Sequence of chain B:
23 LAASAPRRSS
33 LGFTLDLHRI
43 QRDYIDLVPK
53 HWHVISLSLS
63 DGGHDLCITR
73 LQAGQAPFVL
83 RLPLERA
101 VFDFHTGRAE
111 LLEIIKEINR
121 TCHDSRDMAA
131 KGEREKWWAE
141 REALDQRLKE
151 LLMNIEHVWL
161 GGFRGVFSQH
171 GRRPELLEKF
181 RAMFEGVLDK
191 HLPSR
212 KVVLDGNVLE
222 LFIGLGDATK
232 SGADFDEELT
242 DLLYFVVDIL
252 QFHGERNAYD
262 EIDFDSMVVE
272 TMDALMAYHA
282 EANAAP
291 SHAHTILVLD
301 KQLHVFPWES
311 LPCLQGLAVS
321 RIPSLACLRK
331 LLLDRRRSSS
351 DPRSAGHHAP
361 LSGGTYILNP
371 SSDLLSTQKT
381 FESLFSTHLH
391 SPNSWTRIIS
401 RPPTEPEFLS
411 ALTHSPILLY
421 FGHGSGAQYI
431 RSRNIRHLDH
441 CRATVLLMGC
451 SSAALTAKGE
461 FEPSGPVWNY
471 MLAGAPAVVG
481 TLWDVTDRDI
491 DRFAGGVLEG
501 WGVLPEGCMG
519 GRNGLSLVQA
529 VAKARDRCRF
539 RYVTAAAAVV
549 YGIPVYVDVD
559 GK

These two protein chains interact to form a complex.

Interface contacts:
Residue L299 in chain B interacts with residue V15 in chain A (closest heavy-atom distance 4.1 Å).
Residue R83 in chain B is in contact with residue Q12 in chain A (closest heavy-atom distance 3.7 Å).
Residue P323 in chain B contacts residue Q18 in chain A (closest heavy-atom distance 4.3 Å).
Residue I42 in chain B is in contact with residue H10 in chain A (closest heavy-atom distance 4.9 Å).
Residue V298 in chain B is in contact with residue Q18 in chain A (closest heavy-atom distance 4.6 Å).
Residue D38 in chain B contacts residue H10 in chain A (closest heavy-atom distance 2.4 Å).
Residue L59 in chain B interacts with residue V15 in chain A (closest heavy-atom distance 3.7 Å).
Residue L325 in chain B contacts residue L16 in chain A (closest heavy-atom distance 3.1 Å).
Residue L82 in chain B is in contact with residue Q12 in chain A (closest heavy-atom distance 4.2 Å).
Residue A326 in chain B interacts with residue L16 in chain A (closest heavy-atom distance 4.7 Å).
Residue L299 in chain B contacts residue Q18 in chain A (closest heavy-atom distance 2.9 Å).
Residue S60 in chain B interacts with residue V15 in chain A (closest heavy-atom distance 3.9 Å).
Residue F35 in chain B contacts residue H10 in chain A (closest heavy-atom distance 4.3 Å).
Residue D38 in chain B is in contact with residue L13 in chain A (closest heavy-atom distance 3.1 Å).
Residue K301 in chain B interacts with residue Q18 in chain A (closest heavy-atom distance 3.7 Å).
Residue S324 in chain B interacts with residue F17 in chain A (closest heavy-atom distance 4.7 Å).
Residue V298 in chain B interacts with residue L16 in chain A (closest heavy-atom distance 4.3 Å).
Residue I42 in chain B is in contact with residue F17 in chain A (closest heavy-atom distance 3.6 Å).
Residue T71 in chain B contacts residue Q12 in chain A (closest heavy-atom distance 4.7 Å).
Residue I42 in chain B contacts residue L16 in chain A (closest heavy-atom distance 4.2 Å).
Residue S58 in chain B interacts with residue V15 in chain A (closest heavy-atom distance 3.8 Å).
Residue I70 in chain B contacts residue Q12 in chain A (closest heavy-atom distance 5.0 Å).
Residue S324 in chain B interacts with residue L16 in chain A (closest heavy-atom distance 3.8 Å).
Residue W468 in chain B interacts with residue Q18 in chain A (closest heavy-atom distance 3.4 Å).
Residue C69 in chain B is in contact with residue Q12 in chain A (closest heavy-atom distance 3.6 Å).
Residue L39 in chain B is in contact with residue L13 in chain A (closest heavy-atom distance 3.8 Å).
Residue P463 in chain B is in contact with residue P20 in chain A (closest heavy-atom distance 4.8 Å).
Residue V298 in chain B contacts residue V15 in chain A (closest heavy-atom distance 3.4 Å).
Residue V81 in chain B interacts with residue Q12 in chain A (closest heavy-atom distance 3.4 Å).
Residue D300 in chain B is in contact with residue V15 in chain A (closest heavy-atom distance 3.7 Å).
Residue S58 in chain B interacts with residue L16 in chain A (closest heavy-atom distance 3.8 Å).
Residue W468 in chain B is in contact with residue P20 in chain A (closest heavy-atom distance 4.3 Å).
Residue F35 in chain B is in contact with residue Q12 in chain A (closest heavy-atom distance 3.9 Å).
Residue L73 in chain B interacts with residue L16 in chain A (closest heavy-atom distance 4.4 Å).
Residue P323 in chain B is in contact with residue V15 in chain A (closest heavy-atom distance 4.8 Å).
Residue Y46 in chain B contacts residue F17 in chain A (closest heavy-atom distance 3.8 Å).
Residue S60 in chain B interacts with residue Q12 in chain A (closest heavy-atom distance 4.8 Å).
Residue I42 in chain B is in contact with residue L13 in chain A (closest heavy-atom distance 3.9 Å).
Residue L472 in chain B is in contact with residue P20 in chain A (closest heavy-atom distance 3.8 Å).
Residue S324 in chain B interacts with residue Q18 in chain A (closest heavy-atom distance 3.7 Å).
Residue L325 in chain B is in contact with residue F17 in chain A (closest heavy-atom distance 4.4 Å).
Residue D300 in chain B is in contact with residue Q18 in chain A (closest heavy-atom distance 3.8 Å).
Residue W468 in chain B contacts residue G19 in chain A (closest heavy-atom distance 3.6 Å).
Residue F35 in chain B contacts residue L13 in chain A (closest heavy-atom distance 3.5 Å).

Sequence of chain A:
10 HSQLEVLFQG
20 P